The following describes two proteins that form a bound complex.

Sequence of the first protein:
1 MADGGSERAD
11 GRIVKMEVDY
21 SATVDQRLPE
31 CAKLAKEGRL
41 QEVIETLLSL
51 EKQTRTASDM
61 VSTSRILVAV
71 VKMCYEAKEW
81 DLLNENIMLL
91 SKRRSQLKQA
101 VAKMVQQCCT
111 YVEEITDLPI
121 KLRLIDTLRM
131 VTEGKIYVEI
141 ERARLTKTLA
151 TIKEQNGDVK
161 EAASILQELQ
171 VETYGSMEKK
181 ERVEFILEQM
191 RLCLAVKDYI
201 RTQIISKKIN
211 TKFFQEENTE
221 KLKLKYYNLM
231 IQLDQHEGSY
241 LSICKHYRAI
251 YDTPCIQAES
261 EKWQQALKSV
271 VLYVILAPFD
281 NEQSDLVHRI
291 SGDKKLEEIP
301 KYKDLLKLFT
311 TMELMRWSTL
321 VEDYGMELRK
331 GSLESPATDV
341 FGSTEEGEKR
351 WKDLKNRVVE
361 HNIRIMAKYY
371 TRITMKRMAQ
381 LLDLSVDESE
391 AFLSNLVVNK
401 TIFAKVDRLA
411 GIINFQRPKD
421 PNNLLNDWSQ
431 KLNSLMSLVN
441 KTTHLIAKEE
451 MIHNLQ

Residue-level contacts at the interface:
Residue G175 in the first protein interacts with residue R161 in the second protein (closest heavy-atom distance 3.0 Å).
Residue I136 in the first protein is in contact with residue R161 in the second protein (closest heavy-atom distance 2.9 Å).
Residue Y174 in the first protein is in contact with residue R161 in the second protein (closest heavy-atom distance 3.2 Å).
Residue E172 in the first protein is in contact with residue R161 in the second protein (closest heavy-atom distance 5.0 Å).
Residue E141 in the first protein is in contact with residue R161 in the second protein (closest heavy-atom distance 4.4 Å).
Residue Y174 in the first protein interacts with residue E157 in the second protein (closest heavy-atom distance 4.1 Å).
Residue V171 in the first protein interacts with residue R161 in the second protein (closest heavy-atom distance 2.8 Å).
Residue L89 in the first protein is in contact with residue R143 in the second protein (closest heavy-atom distance 4.7 Å).
Residue G175 in the first protein is in contact with residue E157 in the second protein (closest heavy-atom distance 3.7 Å).

Sequence of the second protein:
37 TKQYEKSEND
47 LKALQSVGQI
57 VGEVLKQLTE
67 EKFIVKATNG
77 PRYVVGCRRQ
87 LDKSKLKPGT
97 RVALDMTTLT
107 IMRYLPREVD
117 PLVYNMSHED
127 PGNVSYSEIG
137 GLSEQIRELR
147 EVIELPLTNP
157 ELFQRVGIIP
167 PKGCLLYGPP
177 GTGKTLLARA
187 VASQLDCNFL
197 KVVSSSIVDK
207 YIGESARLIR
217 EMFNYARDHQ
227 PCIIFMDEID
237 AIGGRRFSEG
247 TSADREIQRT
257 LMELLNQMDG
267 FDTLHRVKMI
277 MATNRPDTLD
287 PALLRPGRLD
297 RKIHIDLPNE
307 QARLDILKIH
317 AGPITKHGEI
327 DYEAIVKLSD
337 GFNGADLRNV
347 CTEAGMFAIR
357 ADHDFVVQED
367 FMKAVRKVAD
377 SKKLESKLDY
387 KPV